Sequence of chain B:
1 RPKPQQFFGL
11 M

The following describes two proteins that form a bound complex.

Contacts between the two chains:
Residue H208 in chain A interacts with residue M11 in chain B (closest heavy-atom distance 4.7 Å).
Residue R188 in chain A is in contact with residue Q6 in chain B (closest heavy-atom distance 3.1 Å).
Residue L290 in chain A is in contact with residue K3 in chain B (closest heavy-atom distance 4.9 Å).
Residue F279 in chain A is in contact with residue G9 in chain B (closest heavy-atom distance 4.1 Å).
Residue I294 in chain A contacts residue F7 in chain B (closest heavy-atom distance 4.0 Å).
Residue P33 in chain A is in contact with residue Q5 in chain B (closest heavy-atom distance 5.0 Å).
Residue Y298 in chain A interacts with residue F7 in chain B (closest heavy-atom distance 3.4 Å).
Residue F128 in chain A interacts with residue M11 in chain B (closest heavy-atom distance 4.8 Å).
Residue C191 in chain A interacts with residue F8 in chain B (closest heavy-atom distance 4.1 Å).
Residue E183 in chain A interacts with residue R1 in chain B (closest heavy-atom distance 3.5 Å).
Residue Y103 in chain A interacts with residue F7 in chain B (closest heavy-atom distance 4.9 Å).
Residue M185 in chain A is in contact with residue K3 in chain B (closest heavy-atom distance 3.5 Å).
Residue E32 in chain A interacts with residue Q5 in chain B (closest heavy-atom distance 4.8 Å).
Residue V190 in chain A interacts with residue F8 in chain B (closest heavy-atom distance 3.8 Å).
Residue F36 in chain A interacts with residue Q6 in chain B (closest heavy-atom distance 3.5 Å).
Residue F36 in chain A interacts with residue F7 in chain B (closest heavy-atom distance 4.1 Å).
Residue Y103 in chain A is in contact with residue L10 in chain B (closest heavy-atom distance 3.6 Å).
Residue M185 in chain A interacts with residue R1 in chain B (closest heavy-atom distance 3.4 Å).
Residue W109 in chain A is in contact with residue L10 in chain B (closest heavy-atom distance 4.8 Å).
Residue I193 in chain A is in contact with residue L10 in chain B (closest heavy-atom distance 3.8 Å).
Residue Y103 in chain A is in contact with residue F8 in chain B (closest heavy-atom distance 3.6 Å).
Residue F36 in chain A interacts with residue Q5 in chain B (closest heavy-atom distance 3.2 Å).
Residue C191 in chain A contacts residue L10 in chain B (closest heavy-atom distance 3.9 Å).
Residue N107 in chain A contacts residue F7 in chain B (closest heavy-atom distance 2.8 Å).
Residue Q35 in chain A contacts residue Q5 in chain B (closest heavy-atom distance 3.1 Å).
Residue F279 in chain A is in contact with residue M11 in chain B (closest heavy-atom distance 3.6 Å).
Residue N120 in chain A interacts with residue L10 in chain B (closest heavy-atom distance 3.7 Å).
Residue N100 in chain A is in contact with residue L10 in chain B (closest heavy-atom distance 3.4 Å).
Residue Y289 in chain A is in contact with residue Q5 in chain B (closest heavy-atom distance 2.9 Å).
Residue M192 in chain A interacts with residue R1 in chain B (closest heavy-atom distance 3.8 Å).
Residue Q295 in chain A contacts residue F7 in chain B (closest heavy-atom distance 3.6 Å).
Residue A104 in chain A is in contact with residue F7 in chain B (closest heavy-atom distance 4.8 Å).
Residue V211 in chain A is in contact with residue M11 in chain B (closest heavy-atom distance 4.7 Å).
Residue R188 in chain A contacts residue F8 in chain B (closest heavy-atom distance 3.7 Å).
Residue M185 in chain A interacts with residue P4 in chain B (closest heavy-atom distance 3.9 Å).
Residue N107 in chain A is in contact with residue F8 in chain B (closest heavy-atom distance 4.5 Å).
Residue M302 in chain A interacts with residue M11 in chain B (closest heavy-atom distance 4.5 Å).
Residue N100 in chain A contacts residue M11 in chain B (closest heavy-atom distance 3.2 Å).
Residue H119 in chain A interacts with residue L10 in chain B (closest heavy-atom distance 4.2 Å).
Residue F278 in chain A interacts with residue F7 in chain B (closest heavy-atom distance 4.5 Å).
Residue N34 in chain A is in contact with residue P4 in chain B (closest heavy-atom distance 4.5 Å).
Residue M302 in chain A interacts with residue L10 in chain B (closest heavy-atom distance 3.7 Å).
Residue M185 in chain A interacts with residue F8 in chain B (closest heavy-atom distance 3.7 Å).
Residue Q176 in chain A is in contact with residue M11 in chain B (closest heavy-atom distance 3.5 Å).
Residue N107 in chain A contacts residue Q6 in chain B (closest heavy-atom distance 3.4 Å).
Residue I124 in chain A is in contact with residue M11 in chain B (closest heavy-atom distance 3.8 Å).
Residue L290 in chain A is in contact with residue Q5 in chain B (closest heavy-atom distance 4.1 Å).
Residue F279 in chain A contacts residue L10 in chain B (closest heavy-atom distance 3.6 Å).
Residue N96 in chain A contacts residue M11 in chain B (closest heavy-atom distance 2.8 Å).
Residue E194 in chain A contacts residue R1 in chain B (closest heavy-atom distance 4.8 Å).
Residue Y289 in chain A is in contact with residue Q6 in chain B (closest heavy-atom distance 3.6 Å).
Residue R188 in chain A interacts with residue P4 in chain B (closest heavy-atom distance 3.2 Å).
Residue Y298 in chain A contacts residue M11 in chain B (closest heavy-atom distance 4.6 Å).
Residue Y298 in chain A contacts residue G9 in chain B (closest heavy-atom distance 4.0 Å).
Residue R188 in chain A is in contact with residue Q5 in chain B (closest heavy-atom distance 4.9 Å).
Residue F275 in chain A interacts with residue M11 in chain B (closest heavy-atom distance 4.0 Å).
Residue Y298 in chain A is in contact with residue L10 in chain B (closest heavy-atom distance 2.4 Å).
Residue M192 in chain A is in contact with residue F8 in chain B (closest heavy-atom distance 3.6 Å).
Residue Y289 in chain A interacts with residue F7 in chain B (closest heavy-atom distance 4.0 Å).
Residue M192 in chain A interacts with residue L10 in chain B (closest heavy-atom distance 4.4 Å).

Sequence of chain A:
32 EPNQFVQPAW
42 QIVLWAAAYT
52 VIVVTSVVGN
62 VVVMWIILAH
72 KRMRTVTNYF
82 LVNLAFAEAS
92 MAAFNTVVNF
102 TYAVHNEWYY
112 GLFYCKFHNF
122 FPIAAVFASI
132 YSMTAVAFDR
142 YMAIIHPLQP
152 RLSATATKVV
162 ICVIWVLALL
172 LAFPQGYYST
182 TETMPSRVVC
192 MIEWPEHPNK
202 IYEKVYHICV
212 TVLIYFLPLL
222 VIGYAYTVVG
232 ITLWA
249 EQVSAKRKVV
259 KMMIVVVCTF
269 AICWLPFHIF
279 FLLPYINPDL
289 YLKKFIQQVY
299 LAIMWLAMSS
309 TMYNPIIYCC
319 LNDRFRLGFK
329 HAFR